Contacts between the two chains:
Residue A352 in protein 2 interacts with residue A71 in protein 1 (closest heavy-atom distance 3.8 Å).
Residue P317 in protein 2 interacts with residue Y149 in protein 1 (closest heavy-atom distance 3.6 Å).
Residue V354 in protein 2 contacts residue G73 in protein 1 (closest heavy-atom distance 4.1 Å).
Residue Y330 in protein 2 contacts residue Q52 in protein 1 (closest heavy-atom distance 3.5 Å).
Residue P329 in protein 2 is in contact with residue I44 in protein 1 (closest heavy-atom distance 3.4 Å).
Residue L327 in protein 2 is in contact with residue D165 in protein 1 (closest heavy-atom distance 4.1 Å).
Residue K314 in protein 2 is in contact with residue L163 in protein 1 (closest heavy-atom distance 3.4 Å).
Residue N328 in protein 2 contacts residue N48 in protein 1 (closest heavy-atom distance 3.2 Å).
Residue P351 in protein 2 interacts with residue A71 in protein 1 (closest heavy-atom distance 3.9 Å).
Residue L324 in protein 2 is in contact with residue Y149 in protein 1 (closest heavy-atom distance 3.5 Å).
Residue N328 in protein 2 interacts with residue I181 in protein 1 (closest heavy-atom distance 4.5 Å).
Residue A344 in protein 2 contacts residue R60 in protein 1 (closest heavy-atom distance 3.2 Å).
Residue T358 in protein 2 is in contact with residue Y75 in protein 1 (closest heavy-atom distance 4.0 Å).
Residue K319 in protein 2 contacts residue K150 in protein 1 (closest heavy-atom distance 3.7 Å).
Residue V323 in protein 2 is in contact with residue S164 in protein 1 (closest heavy-atom distance 4.5 Å).
Residue F334 in protein 2 is in contact with residue Q52 in protein 1 (closest heavy-atom distance 4.1 Å).
Residue L327 in protein 2 is in contact with residue S164 in protein 1 (closest heavy-atom distance 3.8 Å).
Residue Y330 in protein 2 is in contact with residue N48 in protein 1 (closest heavy-atom distance 3.9 Å).
Residue Y330 in protein 2 interacts with residue L45 in protein 1 (closest heavy-atom distance 4.0 Å).
Residue L325 in protein 2 is in contact with residue R41 in protein 1 (closest heavy-atom distance 3.3 Å).
Residue N328 in protein 2 contacts residue N166 in protein 1 (closest heavy-atom distance 4.5 Å).
Residue A352 in protein 2 is in contact with residue G73 in protein 1 (closest heavy-atom distance 3.3 Å).
Residue T349 in protein 2 contacts residue R67 in protein 1 (closest heavy-atom distance 4.1 Å).
Residue Y330 in protein 2 contacts residue A49 in protein 1 (closest heavy-atom distance 3.6 Å).
Residue L327 in protein 2 contacts residue I181 in protein 1 (closest heavy-atom distance 3.9 Å).
Residue F355 in protein 2 contacts residue K70 in protein 1 (closest heavy-atom distance 3.6 Å).
Residue K314 in protein 2 contacts residue G152 in protein 1 (closest heavy-atom distance 4.2 Å).
Residue F355 in protein 2 interacts with residue Y75 in protein 1 (closest heavy-atom distance 4.7 Å).
Residue H311 in protein 2 interacts with residue P162 in protein 1 (closest heavy-atom distance 3.8 Å).
Residue L318 in protein 2 is in contact with residue Q146 in protein 1 (closest heavy-atom distance 3.7 Å).
Residue V354 in protein 2 contacts residue Y75 in protein 1 (closest heavy-atom distance 3.6 Å).
Residue L339 in protein 2 is in contact with residue Q52 in protein 1 (closest heavy-atom distance 4.3 Å).
Residue P329 in protein 2 is in contact with residue L45 in protein 1 (closest heavy-atom distance 3.5 Å).
Residue A352 in protein 2 is in contact with residue A72 in protein 1 (closest heavy-atom distance 4.1 Å).
Residue K342 in protein 2 interacts with residue E56 in protein 1 (closest heavy-atom distance 4.6 Å).
Residue N328 in protein 2 contacts residue D182 in protein 1 (closest heavy-atom distance 3.6 Å).
Residue L327 in protein 2 is in contact with residue N166 in protein 1 (closest heavy-atom distance 3.3 Å).
Residue K350 in protein 2 contacts residue A71 in protein 1 (closest heavy-atom distance 3.6 Å).
Residue E345 in protein 2 is in contact with residue R60 in protein 1 (closest heavy-atom distance 4.7 Å).
Residue R326 in protein 2 is in contact with residue R41 in protein 1 (closest heavy-atom distance 3.4 Å).
Residue K314 in protein 2 is in contact with residue S164 in protein 1 (closest heavy-atom distance 3.9 Å).
Residue P351 in protein 2 is in contact with residue K70 in protein 1 (closest heavy-atom distance 3.4 Å).
Residue N328 in protein 2 is in contact with residue R41 in protein 1 (closest heavy-atom distance 4.0 Å).
Residue H311 in protein 2 contacts residue L163 in protein 1 (closest heavy-atom distance 4.8 Å).
Residue K315 in protein 2 contacts residue S164 in protein 1 (closest heavy-atom distance 4.4 Å).
Residue P329 in protein 2 interacts with residue R41 in protein 1 (closest heavy-atom distance 3.3 Å).
Residue N316 in protein 2 contacts residue K150 in protein 1 (closest heavy-atom distance 3.9 Å).
Residue K314 in protein 2 interacts with residue Y149 in protein 1 (closest heavy-atom distance 4.2 Å).
Residue L318 in protein 2 interacts with residue K150 in protein 1 (closest heavy-atom distance 3.6 Å).
Residue N316 in protein 2 contacts residue Y149 in protein 1 (closest heavy-atom distance 3.8 Å).
Residue P329 in protein 2 is in contact with residue N48 in protein 1 (closest heavy-atom distance 4.5 Å).
Residue A352 in protein 2 is in contact with residue K70 in protein 1 (closest heavy-atom distance 2.9 Å).
Residue T349 in protein 2 interacts with residue Q64 in protein 1 (closest heavy-atom distance 4.2 Å).
Residue K314 in protein 2 is in contact with residue K150 in protein 1 (closest heavy-atom distance 4.0 Å).
Residue L327 in protein 2 interacts with residue Y149 in protein 1 (closest heavy-atom distance 3.8 Å).
Residue N328 in protein 2 interacts with residue Y149 in protein 1 (closest heavy-atom distance 3.6 Å).
Residue L324 in protein 2 interacts with residue R145 in protein 1 (closest heavy-atom distance 4.5 Å).
Residue K314 in protein 2 interacts with residue P162 in protein 1 (closest heavy-atom distance 4.1 Å).
Residue R326 in protein 2 is in contact with residue S164 in protein 1 (closest heavy-atom distance 3.2 Å).
Residue R326 in protein 2 contacts residue N166 in protein 1 (closest heavy-atom distance 3.6 Å).

Sequence of protein 2:
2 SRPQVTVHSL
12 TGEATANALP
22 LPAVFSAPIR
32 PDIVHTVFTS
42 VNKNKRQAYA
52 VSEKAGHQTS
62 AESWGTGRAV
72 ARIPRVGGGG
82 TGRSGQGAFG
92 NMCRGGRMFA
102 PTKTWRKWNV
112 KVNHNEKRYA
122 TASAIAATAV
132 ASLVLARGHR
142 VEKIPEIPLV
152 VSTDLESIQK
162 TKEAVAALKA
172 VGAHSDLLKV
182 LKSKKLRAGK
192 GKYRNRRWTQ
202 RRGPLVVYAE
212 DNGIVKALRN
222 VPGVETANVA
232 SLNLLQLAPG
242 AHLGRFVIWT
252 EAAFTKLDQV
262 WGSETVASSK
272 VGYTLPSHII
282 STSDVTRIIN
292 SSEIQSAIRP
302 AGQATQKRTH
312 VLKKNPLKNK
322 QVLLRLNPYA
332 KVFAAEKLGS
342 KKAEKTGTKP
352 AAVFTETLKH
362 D

These two protein chains interact to form a complex.

Sequence of protein 1:
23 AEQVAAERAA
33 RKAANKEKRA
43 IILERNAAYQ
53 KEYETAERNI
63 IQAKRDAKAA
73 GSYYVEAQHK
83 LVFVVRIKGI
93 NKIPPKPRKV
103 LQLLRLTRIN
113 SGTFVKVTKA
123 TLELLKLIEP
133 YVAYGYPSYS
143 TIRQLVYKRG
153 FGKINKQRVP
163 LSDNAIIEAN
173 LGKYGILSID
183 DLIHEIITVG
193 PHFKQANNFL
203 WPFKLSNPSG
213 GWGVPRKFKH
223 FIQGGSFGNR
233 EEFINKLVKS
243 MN